Sequence of the first protein:
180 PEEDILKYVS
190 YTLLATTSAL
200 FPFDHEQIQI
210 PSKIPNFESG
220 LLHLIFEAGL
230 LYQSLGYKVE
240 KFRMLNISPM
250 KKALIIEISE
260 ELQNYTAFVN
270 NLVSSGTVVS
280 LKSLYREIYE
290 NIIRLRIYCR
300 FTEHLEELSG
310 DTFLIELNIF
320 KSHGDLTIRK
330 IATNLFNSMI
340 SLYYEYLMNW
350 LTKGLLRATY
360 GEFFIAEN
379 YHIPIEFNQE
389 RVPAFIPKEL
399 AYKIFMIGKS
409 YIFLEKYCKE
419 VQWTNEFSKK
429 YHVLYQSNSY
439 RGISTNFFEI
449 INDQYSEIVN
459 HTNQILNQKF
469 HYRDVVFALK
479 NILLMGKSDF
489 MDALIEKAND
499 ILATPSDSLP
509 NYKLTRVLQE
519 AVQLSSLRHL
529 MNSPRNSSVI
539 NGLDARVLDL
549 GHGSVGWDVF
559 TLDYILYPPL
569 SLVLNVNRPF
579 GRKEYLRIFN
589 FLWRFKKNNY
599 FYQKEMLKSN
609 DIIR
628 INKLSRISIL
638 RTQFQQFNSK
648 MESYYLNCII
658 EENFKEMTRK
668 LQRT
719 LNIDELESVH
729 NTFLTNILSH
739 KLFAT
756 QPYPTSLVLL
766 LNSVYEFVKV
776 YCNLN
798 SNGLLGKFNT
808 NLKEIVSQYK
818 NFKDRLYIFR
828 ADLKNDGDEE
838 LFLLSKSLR

Sequence of the second protein:
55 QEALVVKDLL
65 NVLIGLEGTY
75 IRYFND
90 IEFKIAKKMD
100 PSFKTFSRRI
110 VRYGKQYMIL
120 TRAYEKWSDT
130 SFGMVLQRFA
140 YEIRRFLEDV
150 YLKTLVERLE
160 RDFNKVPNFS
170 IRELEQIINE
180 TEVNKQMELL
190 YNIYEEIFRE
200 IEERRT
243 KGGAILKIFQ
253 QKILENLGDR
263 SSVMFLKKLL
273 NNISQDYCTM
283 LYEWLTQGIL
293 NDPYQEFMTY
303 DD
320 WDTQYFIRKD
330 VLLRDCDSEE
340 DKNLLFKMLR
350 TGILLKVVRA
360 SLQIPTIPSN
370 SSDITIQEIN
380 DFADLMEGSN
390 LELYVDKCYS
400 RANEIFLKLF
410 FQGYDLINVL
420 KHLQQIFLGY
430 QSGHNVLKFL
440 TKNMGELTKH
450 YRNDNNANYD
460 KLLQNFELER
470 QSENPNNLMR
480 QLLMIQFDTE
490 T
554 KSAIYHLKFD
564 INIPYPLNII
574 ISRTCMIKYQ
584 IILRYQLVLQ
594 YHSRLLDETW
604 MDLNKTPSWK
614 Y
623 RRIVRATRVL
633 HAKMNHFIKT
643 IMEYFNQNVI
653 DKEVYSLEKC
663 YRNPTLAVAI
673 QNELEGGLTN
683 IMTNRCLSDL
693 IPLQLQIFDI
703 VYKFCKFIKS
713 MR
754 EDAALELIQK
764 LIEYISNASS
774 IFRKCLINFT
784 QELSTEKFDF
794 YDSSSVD

Interface contacts:
Residue R358 in the second protein interacts with residue T443 in the first protein (closest heavy-atom distance 2.7 Å).
Residue I75 in the second protein is in contact with residue N215 in the first protein (closest heavy-atom distance 3.8 Å).
Residue Y140 in the second protein is in contact with residue E289 in the first protein (closest heavy-atom distance 3.0 Å).
Residue R143 in the second protein is in contact with residue Y288 in the first protein (closest heavy-atom distance 3.3 Å).
Residue G72 in the second protein contacts residue N215 in the first protein (closest heavy-atom distance 2.5 Å).
Residue T73 in the second protein contacts residue S211 in the first protein (closest heavy-atom distance 3.5 Å).
Residue Q136 in the second protein contacts residue I327 in the first protein (closest heavy-atom distance 3.6 Å).
Residue V155 in the second protein is in contact with residue S279 in the first protein (closest heavy-atom distance 4.3 Å).
Residue L67 in the second protein contacts residue K281 in the first protein (closest heavy-atom distance 3.1 Å).
Residue R137 in the second protein interacts with residue D324 in the first protein (closest heavy-atom distance 2.5 Å).
Residue I68 in the second protein contacts residue K281 in the first protein (closest heavy-atom distance 1.9 Å).
Residue Y140 in the second protein contacts residue D324 in the first protein (closest heavy-atom distance 4.3 Å).
Residue T73 in the second protein contacts residue S218 in the first protein (closest heavy-atom distance 3.6 Å).
Residue E147 in the second protein is in contact with residue Y284 in the first protein (closest heavy-atom distance 4.2 Å).
Residue R137 in the second protein contacts residue R328 in the first protein (closest heavy-atom distance 2.7 Å).
Residue Y140 in the second protein is in contact with residue I292 in the first protein (closest heavy-atom distance 3.0 Å).
Residue K152 in the second protein contacts residue R285 in the first protein (closest heavy-atom distance 3.4 Å).
Residue R143 in the second protein is in contact with residue Y284 in the first protein (closest heavy-atom distance 3.4 Å).
Residue G72 in the second protein interacts with residue G219 in the first protein (closest heavy-atom distance 3.7 Å).
Residue Y296 in the second protein contacts residue G323 in the first protein (closest heavy-atom distance 4.3 Å).
Residue S130 in the second protein is in contact with residue H322 in the first protein (closest heavy-atom distance 1.9 Å).
Residue Y74 in the second protein contacts residue N215 in the first protein (closest heavy-atom distance 2.6 Å).
Residue Y123 in the second protein interacts with residue Y288 in the first protein (closest heavy-atom distance 3.2 Å).
Residue R137 in the second protein is in contact with residue G323 in the first protein (closest heavy-atom distance 3.8 Å).
Residue G69 in the second protein is in contact with residue K281 in the first protein (closest heavy-atom distance 3.2 Å).
Residue S127 in the second protein contacts residue R299 in the first protein (closest heavy-atom distance 3.8 Å).
Residue M133 in the second protein contacts residue G323 in the first protein (closest heavy-atom distance 3.5 Å).
Residue T73 in the second protein interacts with residue I213 in the first protein (closest heavy-atom distance 3.3 Å).
Residue E71 in the second protein interacts with residue L223 in the first protein (closest heavy-atom distance 3.3 Å).
Residue N65 in the second protein contacts residue F216 in the first protein (closest heavy-atom distance 3.5 Å).
Residue M133 in the second protein is in contact with residue R328 in the first protein (closest heavy-atom distance 2.0 Å).
Residue I68 in the second protein interacts with residue L220 in the first protein (closest heavy-atom distance 3.3 Å).
Residue G69 in the second protein interacts with residue F216 in the first protein (closest heavy-atom distance 3.7 Å).
Residue Y140 in the second protein contacts residue T326 in the first protein (closest heavy-atom distance 4.1 Å).
Residue S127 in the second protein is in contact with residue R295 in the first protein (closest heavy-atom distance 3.6 Å).
Residue Q136 in the second protein is in contact with residue G323 in the first protein (closest heavy-atom distance 3.2 Å).
Residue D128 in the second protein interacts with residue R295 in the first protein (closest heavy-atom distance 0.9 Å).
Residue Y150 in the second protein contacts residue K281 in the first protein (closest heavy-atom distance 3.2 Å).
Residue Q136 in the second protein is in contact with residue D324 in the first protein (closest heavy-atom distance 2.5 Å).
Residue M133 in the second protein contacts residue D324 in the first protein (closest heavy-atom distance 4.2 Å).
Residue V155 in the second protein contacts residue S282 in the first protein (closest heavy-atom distance 3.3 Å).
Residue M133 in the second protein contacts residue S321 in the first protein (closest heavy-atom distance 3.5 Å).
Residue D128 in the second protein is in contact with residue R299 in the first protein (closest heavy-atom distance 1.4 Å).
Residue L154 in the second protein interacts with residue K281 in the first protein (closest heavy-atom distance 3.9 Å).
Residue Q362 in the second protein interacts with residue E447 in the first protein (closest heavy-atom distance 2.2 Å).
Residue T73 in the second protein contacts residue P214 in the first protein (closest heavy-atom distance 4.0 Å).
Residue E298 in the second protein is in contact with residue R328 in the first protein (closest heavy-atom distance 4.3 Å).
Residue Q136 in the second protein is in contact with residue H322 in the first protein (closest heavy-atom distance 3.1 Å).
Residue T73 in the second protein is in contact with residue P210 in the first protein (closest heavy-atom distance 4.0 Å).
Residue V66 in the second protein contacts residue F216 in the first protein (closest heavy-atom distance 2.5 Å).
Residue L151 in the second protein interacts with residue R285 in the first protein (closest heavy-atom distance 2.4 Å).
Residue Y296 in the second protein interacts with residue H322 in the first protein (closest heavy-atom distance 3.5 Å).
Residue T73 in the second protein interacts with residue I209 in the first protein (closest heavy-atom distance 4.0 Å).
Residue T129 in the second protein contacts residue R299 in the first protein (closest heavy-atom distance 3.1 Å).
Residue G69 in the second protein contacts residue L220 in the first protein (closest heavy-atom distance 4.1 Å).
Residue G72 in the second protein interacts with residue F216 in the first protein (closest heavy-atom distance 4.3 Å).
Residue Q362 in the second protein interacts with residue N450 in the first protein (closest heavy-atom distance 3.7 Å).
Residue E71 in the second protein is in contact with residue G219 in the first protein (closest heavy-atom distance 3.4 Å).
Residue T73 in the second protein contacts residue N215 in the first protein (closest heavy-atom distance 2.6 Å).
Residue P295 in the second protein contacts residue S321 in the first protein (closest heavy-atom distance 3.7 Å).

This data describes a binding interaction between two proteins.